Sequence of the first protein:
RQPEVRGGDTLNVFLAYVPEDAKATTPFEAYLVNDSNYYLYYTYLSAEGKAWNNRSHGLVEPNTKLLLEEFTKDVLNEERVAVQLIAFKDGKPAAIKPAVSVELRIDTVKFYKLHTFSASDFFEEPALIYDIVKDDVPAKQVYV

The following describes two proteins that form a bound complex.

Sequence of the second protein:
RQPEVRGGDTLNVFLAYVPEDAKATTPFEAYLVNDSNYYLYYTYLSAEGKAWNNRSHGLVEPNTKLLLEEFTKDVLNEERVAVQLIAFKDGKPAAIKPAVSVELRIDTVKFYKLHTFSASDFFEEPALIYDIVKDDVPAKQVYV

Interface contacts:
Residue I89 in the first protein is in contact with residue T45 in the second protein (closest heavy-atom distance 3.9 Å).
Residue A102 in the first protein contacts residue S104 in the second protein (closest heavy-atom distance 4.0 Å).
Residue G60 in the first protein interacts with residue Y43 in the second protein (closest heavy-atom distance 3.4 Å).
Residue Q87 in the first protein is in contact with residue K100 in the second protein (closest heavy-atom distance 2.8 Å).
Residue I89 in the first protein interacts with residue I89 in the second protein (closest heavy-atom distance 4.2 Å).
Residue I89 in the first protein is in contact with residue Y43 in the second protein (closest heavy-atom distance 3.8 Å).
Residue I99 in the first protein is in contact with residue A85 in the second protein (closest heavy-atom distance 4.0 Å).
Residue K100 in the first protein is in contact with residue Q87 in the second protein (closest heavy-atom distance 2.8 Å).
Residue I89 in the first protein interacts with residue Q87 in the second protein (closest heavy-atom distance 3.7 Å).
Residue N55 in the first protein contacts residue P96 in the second protein (closest heavy-atom distance 3.6 Å).
Residue D93 in the first protein interacts with residue N56 in the second protein (closest heavy-atom distance 4.1 Å).
Residue L47 in the first protein is in contact with residue I99 in the second protein (closest heavy-atom distance 3.9 Å).
Residue F91 in the first protein interacts with residue H59 in the second protein (closest heavy-atom distance 3.7 Å).
Residue S104 in the first protein interacts with residue A102 in the second protein (closest heavy-atom distance 4.0 Å).
Residue N56 in the first protein interacts with residue D93 in the second protein (closest heavy-atom distance 4.1 Å).
Residue I89 in the first protein is in contact with residue Y44 in the second protein (closest heavy-atom distance 3.8 Å).
Residue W54 in the first protein interacts with residue I99 in the second protein (closest heavy-atom distance 3.6 Å).
Residue A97 in the first protein interacts with residue W54 in the second protein (closest heavy-atom distance 2.7 Å).
Residue L88 in the first protein contacts residue I89 in the second protein (closest heavy-atom distance 4.0 Å).
Residue A102 in the first protein contacts residue V103 in the second protein (closest heavy-atom distance 3.4 Å).
Residue Q87 in the first protein interacts with residue I99 in the second protein (closest heavy-atom distance 3.5 Å).
Residue Y43 in the first protein interacts with residue Y43 in the second protein (closest heavy-atom distance 3.5 Å).
Residue T45 in the first protein is in contact with residue F91 in the second protein (closest heavy-atom distance 3.6 Å).
Residue H59 in the first protein is in contact with residue F91 in the second protein (closest heavy-atom distance 3.7 Å).
Residue A102 in the first protein contacts residue A102 in the second protein (closest heavy-atom distance 3.8 Å).
Residue F91 in the first protein contacts residue T45 in the second protein (closest heavy-atom distance 3.6 Å).
Residue K95 in the first protein is in contact with residue W54 in the second protein (closest heavy-atom distance 4.2 Å).
Residue K92 in the first protein contacts residue N56 in the second protein (closest heavy-atom distance 3.3 Å).
Residue A53 in the first protein is in contact with residue P96 in the second protein (closest heavy-atom distance 4.1 Å).
Residue H59 in the first protein is in contact with residue D93 in the second protein (closest heavy-atom distance 2.9 Å).
Residue I99 in the first protein interacts with residue W54 in the second protein (closest heavy-atom distance 3.6 Å).
Residue A90 in the first protein interacts with residue Q87 in the second protein (closest heavy-atom distance 3.9 Å).
Residue Y43 in the first protein contacts residue Y44 in the second protein (closest heavy-atom distance 3.9 Å).
Residue A97 in the first protein interacts with residue A53 in the second protein (closest heavy-atom distance 3.6 Å).
Residue A53 in the first protein interacts with residue A97 in the second protein (closest heavy-atom distance 3.6 Å).
Residue W54 in the first protein is in contact with residue A97 in the second protein (closest heavy-atom distance 2.7 Å).
Residue E106 in the first protein contacts residue I99 in the second protein (closest heavy-atom distance 3.9 Å).
Residue P96 in the first protein interacts with residue N55 in the second protein (closest heavy-atom distance 3.6 Å).
Residue P96 in the first protein contacts residue W54 in the second protein (closest heavy-atom distance 3.4 Å).
Residue Q87 in the first protein is in contact with residue A90 in the second protein (closest heavy-atom distance 3.9 Å).
Residue Q87 in the first protein interacts with residue I89 in the second protein (closest heavy-atom distance 3.7 Å).
Residue H59 in the first protein is in contact with residue Y43 in the second protein (closest heavy-atom distance 2.7 Å).
Residue D93 in the first protein interacts with residue H59 in the second protein (closest heavy-atom distance 2.9 Å).
Residue Y43 in the first protein contacts residue H59 in the second protein (closest heavy-atom distance 2.7 Å).
Residue W54 in the first protein is in contact with residue P96 in the second protein (closest heavy-atom distance 3.4 Å).
Residue I99 in the first protein is in contact with residue Q87 in the second protein (closest heavy-atom distance 3.5 Å).
Residue I99 in the first protein contacts residue L47 in the second protein (closest heavy-atom distance 3.9 Å).
Residue Y43 in the first protein is in contact with residue G60 in the second protein (closest heavy-atom distance 3.4 Å).
Residue W54 in the first protein contacts residue K95 in the second protein (closest heavy-atom distance 4.2 Å).
Residue V103 in the first protein is in contact with residue A102 in the second protein (closest heavy-atom distance 3.4 Å).
Residue I89 in the first protein is in contact with residue L88 in the second protein (closest heavy-atom distance 4.0 Å).
Residue P96 in the first protein is in contact with residue A53 in the second protein (closest heavy-atom distance 4.1 Å).
Residue T45 in the first protein contacts residue I89 in the second protein (closest heavy-atom distance 3.9 Å).
Residue A85 in the first protein interacts with residue I99 in the second protein (closest heavy-atom distance 4.0 Å).
Residue Y44 in the first protein is in contact with residue I89 in the second protein (closest heavy-atom distance 3.8 Å).
Residue Y43 in the first protein contacts residue I89 in the second protein (closest heavy-atom distance 3.8 Å).
Residue I99 in the first protein contacts residue E106 in the second protein (closest heavy-atom distance 3.9 Å).
Residue Y44 in the first protein is in contact with residue Y43 in the second protein (closest heavy-atom distance 3.9 Å).
Residue N56 in the first protein contacts residue K92 in the second protein (closest heavy-atom distance 3.3 Å).
Residue Q87 in the first protein contacts residue A102 in the second protein (closest heavy-atom distance 4.2 Å).